Sequence of protein 2:
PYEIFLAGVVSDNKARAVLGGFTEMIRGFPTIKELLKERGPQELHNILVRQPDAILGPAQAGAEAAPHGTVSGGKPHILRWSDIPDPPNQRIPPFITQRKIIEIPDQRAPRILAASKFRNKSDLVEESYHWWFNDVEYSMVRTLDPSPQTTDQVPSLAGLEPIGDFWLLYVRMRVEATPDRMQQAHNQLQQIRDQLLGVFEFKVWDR

These two protein chains interact to form a complex.

Sequence of protein 1:
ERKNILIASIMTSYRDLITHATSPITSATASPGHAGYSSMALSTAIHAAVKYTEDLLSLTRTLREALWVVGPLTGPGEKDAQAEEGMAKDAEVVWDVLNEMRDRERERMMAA

Interface contacts:
Residue G24 in protein 2 contacts residue G83 in protein 1 (closest heavy-atom distance 5.0 Å).
Residue T27 in protein 2 interacts with residue L85 in protein 1 (closest heavy-atom distance 3.3 Å).
Residue R49 in protein 2 interacts with residue L85 in protein 1 (closest heavy-atom distance 4.4 Å).